Sequence of protein 2:
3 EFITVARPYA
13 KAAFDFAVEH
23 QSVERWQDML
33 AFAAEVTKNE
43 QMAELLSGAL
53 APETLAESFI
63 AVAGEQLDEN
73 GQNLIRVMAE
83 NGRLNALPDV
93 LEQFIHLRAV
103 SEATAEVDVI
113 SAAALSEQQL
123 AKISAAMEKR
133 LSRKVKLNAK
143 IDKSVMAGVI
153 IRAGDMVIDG

Sequence of protein 1:
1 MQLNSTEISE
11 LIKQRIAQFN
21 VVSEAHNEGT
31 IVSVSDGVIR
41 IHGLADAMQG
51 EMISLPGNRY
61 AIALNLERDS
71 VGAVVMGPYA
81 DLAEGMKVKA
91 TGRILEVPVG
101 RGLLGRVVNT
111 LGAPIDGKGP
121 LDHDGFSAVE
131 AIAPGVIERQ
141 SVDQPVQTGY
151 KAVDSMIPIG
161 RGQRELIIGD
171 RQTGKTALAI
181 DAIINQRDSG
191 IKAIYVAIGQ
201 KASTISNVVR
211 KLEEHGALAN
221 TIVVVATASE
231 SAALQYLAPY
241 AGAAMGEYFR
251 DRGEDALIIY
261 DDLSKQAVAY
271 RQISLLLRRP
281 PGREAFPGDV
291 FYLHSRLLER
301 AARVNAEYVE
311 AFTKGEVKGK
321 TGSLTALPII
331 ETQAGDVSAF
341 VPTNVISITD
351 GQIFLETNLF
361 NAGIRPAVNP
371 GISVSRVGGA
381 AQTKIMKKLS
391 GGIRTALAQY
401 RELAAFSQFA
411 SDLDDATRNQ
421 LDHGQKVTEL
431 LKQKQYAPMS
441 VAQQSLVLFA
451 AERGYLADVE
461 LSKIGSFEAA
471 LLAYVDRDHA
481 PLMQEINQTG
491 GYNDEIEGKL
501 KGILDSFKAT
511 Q

Residue-level contacts at the interface:
Residue V21 in protein 1 is in contact with residue E46 in protein 2 (closest heavy-atom distance 4.1 Å).
Residue M1 in protein 1 is in contact with residue F34 in protein 2 (closest heavy-atom distance 3.4 Å).
Residue Q18 in protein 1 interacts with residue S60 in protein 2 (closest heavy-atom distance 4.2 Å).
Residue F19 in protein 1 contacts residue M44 in protein 2 (closest heavy-atom distance 4.9 Å).
Residue L11 in protein 1 is in contact with residue A65 in protein 2 (closest heavy-atom distance 5.0 Å).
Residue Q14 in protein 1 is in contact with residue V64 in protein 2 (closest heavy-atom distance 3.4 Å).
Residue Q14 in protein 1 is in contact with residue A65 in protein 2 (closest heavy-atom distance 4.2 Å).
Residue E10 in protein 1 interacts with residue A65 in protein 2 (closest heavy-atom distance 4.2 Å).
Residue N20 in protein 1 is in contact with residue L47 in protein 2 (closest heavy-atom distance 4.1 Å).
Residue V22 in protein 1 is in contact with residue Q43 in protein 2 (closest heavy-atom distance 3.7 Å).
Residue Q18 in protein 1 contacts residue L47 in protein 2 (closest heavy-atom distance 4.7 Å).
Residue F19 in protein 1 is in contact with residue L47 in protein 2 (closest heavy-atom distance 3.5 Å).
Residue M1 in protein 1 is in contact with residue A65 in protein 2 (closest heavy-atom distance 4.2 Å).
Residue V22 in protein 1 contacts residue L47 in protein 2 (closest heavy-atom distance 3.7 Å).
Residue V21 in protein 1 contacts residue L47 in protein 2 (closest heavy-atom distance 3.5 Å).
Residue E10 in protein 1 interacts with residue V64 in protein 2 (closest heavy-atom distance 4.9 Å).
Residue M1 in protein 1 contacts residue V38 in protein 2 (closest heavy-atom distance 3.8 Å).
Residue V22 in protein 1 interacts with residue E42 in protein 2 (closest heavy-atom distance 4.3 Å).
Residue E10 in protein 1 contacts residue G66 in protein 2 (closest heavy-atom distance 5.0 Å).
Residue L11 in protein 1 interacts with residue V38 in protein 2 (closest heavy-atom distance 4.0 Å).
Residue F19 in protein 1 contacts residue Q43 in protein 2 (closest heavy-atom distance 4.0 Å).
Residue V22 in protein 1 interacts with residue E46 in protein 2 (closest heavy-atom distance 3.9 Å).
Residue A17 in protein 1 is in contact with residue V64 in protein 2 (closest heavy-atom distance 4.4 Å).

These two protein chains interact to form a complex.